Sequence of protein 2:
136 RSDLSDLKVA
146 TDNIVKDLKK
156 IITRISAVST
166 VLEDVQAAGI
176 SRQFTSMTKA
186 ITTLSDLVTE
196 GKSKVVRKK

Contacts between the two chains:
Residue A162 in protein 2 interacts with residue V166 in protein 1 (closest heavy-atom distance 4.3 Å).
Residue T158 in protein 2 interacts with residue T165 in protein 1 (closest heavy-atom distance 4.2 Å).
Residue R159 in protein 2 is in contact with residue T165 in protein 1 (closest heavy-atom distance 3.7 Å).
Residue R159 in protein 2 interacts with residue E168 in protein 1 (closest heavy-atom distance 4.6 Å).
Residue V163 in protein 2 is in contact with residue V166 in protein 1 (closest heavy-atom distance 4.4 Å).
Residue D169 in protein 2 contacts residue R159 in protein 1 (closest heavy-atom distance 3.5 Å).
Residue V166 in protein 2 interacts with residue V163 in protein 1 (closest heavy-atom distance 4.5 Å).
Residue V166 in protein 2 is in contact with residue V166 in protein 1 (closest heavy-atom distance 4.6 Å).
Residue T165 in protein 2 contacts residue A162 in protein 1 (closest heavy-atom distance 3.7 Å).
Residue T165 in protein 2 contacts residue R159 in protein 1 (closest heavy-atom distance 5.0 Å).
Residue A162 in protein 2 interacts with residue A162 in protein 1 (closest heavy-atom distance 3.3 Å).
Residue T165 in protein 2 interacts with residue K155 in protein 1 (closest heavy-atom distance 4.8 Å).
Residue E168 in protein 2 interacts with residue K155 in protein 1 (closest heavy-atom distance 5.0 Å).
Residue R159 in protein 2 contacts residue D169 in protein 1 (closest heavy-atom distance 3.5 Å).
Residue A162 in protein 2 interacts with residue T165 in protein 1 (closest heavy-atom distance 4.0 Å).

These two protein chains interact to form a complex.

Sequence of protein 1:
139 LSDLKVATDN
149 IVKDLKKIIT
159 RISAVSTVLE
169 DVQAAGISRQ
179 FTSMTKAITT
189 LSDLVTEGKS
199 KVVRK